Sequence of the first protein:
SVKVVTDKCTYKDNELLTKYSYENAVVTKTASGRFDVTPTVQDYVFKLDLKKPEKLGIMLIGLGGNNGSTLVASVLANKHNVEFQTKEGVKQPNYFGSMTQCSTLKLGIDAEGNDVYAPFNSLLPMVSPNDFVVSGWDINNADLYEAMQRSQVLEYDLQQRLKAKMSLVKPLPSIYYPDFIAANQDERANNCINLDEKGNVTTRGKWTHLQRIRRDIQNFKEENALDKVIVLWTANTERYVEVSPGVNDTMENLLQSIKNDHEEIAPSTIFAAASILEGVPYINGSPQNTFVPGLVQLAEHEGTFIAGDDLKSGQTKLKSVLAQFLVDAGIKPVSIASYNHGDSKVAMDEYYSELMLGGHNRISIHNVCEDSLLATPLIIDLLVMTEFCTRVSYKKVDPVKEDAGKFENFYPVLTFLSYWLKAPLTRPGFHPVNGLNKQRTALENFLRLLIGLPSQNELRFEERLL

Interface contacts:
Residue Y478 in the first protein interacts with residue R531 in the second protein (closest heavy-atom distance 2.8 Å).
Residue E529 in the first protein is in contact with residue R494 in the second protein (closest heavy-atom distance 3.1 Å).
Residue I119 in the first protein interacts with residue A35 in the second protein (closest heavy-atom distance 3.0 Å).
Residue E530 in the first protein contacts residue F497 in the second protein (closest heavy-atom distance 2.9 Å).
Residue S11 in the first protein interacts with residue R44 in the second protein (closest heavy-atom distance 3.0 Å).
Residue S11 in the first protein interacts with residue G43 in the second protein (closest heavy-atom distance 2.9 Å).
Residue S431 in the first protein is in contact with residue H433 in the second protein (closest heavy-atom distance 2.8 Å).
Residue I430 in the first protein is in contact with residue N434 in the second protein (closest heavy-atom distance 2.9 Å).
Residue E529 in the first protein contacts residue N34 in the second protein (closest heavy-atom distance 3.1 Å).
Residue A339 in the first protein interacts with residue G107 in the second protein (closest heavy-atom distance 3.2 Å).
Residue E530 in the first protein interacts with residue R494 in the second protein (closest heavy-atom distance 2.9 Å).
Residue G107 in the first protein interacts with residue A339 in the second protein (closest heavy-atom distance 3.0 Å).
Residue R429 in the first protein interacts with residue V435 in the second protein (closest heavy-atom distance 2.8 Å).
Residue F335 in the first protein contacts residue L503 in the second protein (closest heavy-atom distance 3.1 Å).
Residue N428 in the first protein is in contact with residue N434 in the second protein (closest heavy-atom distance 3.1 Å).
Residue H433 in the first protein interacts with residue S431 in the second protein (closest heavy-atom distance 2.6 Å).
Residue V435 in the first protein contacts residue R429 in the second protein (closest heavy-atom distance 2.8 Å).
Residue N434 in the first protein contacts residue N428 in the second protein (closest heavy-atom distance 2.9 Å).
Residue G107 in the first protein contacts residue G340 in the second protein (closest heavy-atom distance 2.9 Å).
Residue S11 in the first protein contacts residue F45 in the second protein (closest heavy-atom distance 2.9 Å).
Residue I119 in the first protein contacts residue V37 in the second protein (closest heavy-atom distance 2.9 Å).
Residue L533 in the first protein is in contact with residue Y461 in the second protein (closest heavy-atom distance 2.8 Å).
Residue T482 in the first protein contacts residue R531 in the second protein (closest heavy-atom distance 2.9 Å).
Residue L503 in the first protein is in contact with residue F335 in the second protein (closest heavy-atom distance 3.1 Å).
Residue H498 in the first protein interacts with residue N124 in the second protein (closest heavy-atom distance 2.6 Å).
Residue N428 in the first protein interacts with residue V435 in the second protein (closest heavy-atom distance 3.0 Å).
Residue Y32 in the first protein is in contact with residue E529 in the second protein (closest heavy-atom distance 2.2 Å).
Residue T493 in the first protein is in contact with residue E530 in the second protein (closest heavy-atom distance 2.5 Å).
Residue F335 in the first protein interacts with residue K327 in the second protein (closest heavy-atom distance 2.6 Å).
Residue N504 in the first protein contacts residue N504 in the second protein (closest heavy-atom distance 3.0 Å).
Residue D338 in the first protein interacts with residue R507 in the second protein (closest heavy-atom distance 3.0 Å).
Residue R494 in the first protein contacts residue L532 in the second protein (closest heavy-atom distance 2.9 Å).
Residue R494 in the first protein contacts residue L533 in the second protein (closest heavy-atom distance 2.9 Å).
Residue K13 in the first protein is in contact with residue F45 in the second protein (closest heavy-atom distance 3.1 Å).
Residue F45 in the first protein is in contact with residue S11 in the second protein (closest heavy-atom distance 3.0 Å).
Residue L328 in the first protein interacts with residue L332 in the second protein (closest heavy-atom distance 3.1 Å).
Residue M423 in the first protein interacts with residue T443 in the second protein (closest heavy-atom distance 3.2 Å).
Residue R531 in the first protein is in contact with residue T482 in the second protein (closest heavy-atom distance 3.0 Å).
Residue F528 in the first protein interacts with residue Y32 in the second protein (closest heavy-atom distance 3.0 Å).
Residue N434 in the first protein is in contact with residue I430 in the second protein (closest heavy-atom distance 3.1 Å).
Residue V14 in the first protein is in contact with residue V47 in the second protein (closest heavy-atom distance 3.1 Å).
Residue E529 in the first protein interacts with residue F497 in the second protein (closest heavy-atom distance 3.2 Å).
Residue F45 in the first protein contacts residue K13 in the second protein (closest heavy-atom distance 3.2 Å).
Residue L532 in the first protein contacts residue Y461 in the second protein (closest heavy-atom distance 3.1 Å).
Residue V15 in the first protein is in contact with residue V47 in the second protein (closest heavy-atom distance 3.0 Å).
Residue N124 in the first protein interacts with residue H498 in the second protein (closest heavy-atom distance 2.9 Å).
Residue G340 in the first protein contacts residue G107 in the second protein (closest heavy-atom distance 3.1 Å).
Residue A35 in the first protein is in contact with residue I119 in the second protein (closest heavy-atom distance 2.9 Å).
Residue T482 in the first protein is in contact with residue E530 in the second protein (closest heavy-atom distance 3.1 Å).
Residue V37 in the first protein interacts with residue I119 in the second protein (closest heavy-atom distance 2.8 Å).
Residue E529 in the first protein interacts with residue Y32 in the second protein (closest heavy-atom distance 2.5 Å).
Residue N524 in the first protein is in contact with residue N512 in the second protein (closest heavy-atom distance 2.7 Å).
Residue Y461 in the first protein contacts residue L533 in the second protein (closest heavy-atom distance 2.5 Å).
Residue V47 in the first protein interacts with residue V15 in the second protein (closest heavy-atom distance 2.9 Å).
Residue S522 in the first protein interacts with residue Q523 in the second protein (closest heavy-atom distance 3.1 Å).
Residue N34 in the first protein interacts with residue I119 in the second protein (closest heavy-atom distance 3.1 Å).
Residue P49 in the first protein contacts residue V15 in the second protein (closest heavy-atom distance 3.0 Å).
Residue L440 in the first protein contacts residue G426 in the second protein (closest heavy-atom distance 3.1 Å).
Residue L533 in the first protein is in contact with residue R494 in the second protein (closest heavy-atom distance 2.7 Å).
Residue N34 in the first protein interacts with residue E529 in the second protein (closest heavy-atom distance 2.3 Å).

Sequence of the second protein:
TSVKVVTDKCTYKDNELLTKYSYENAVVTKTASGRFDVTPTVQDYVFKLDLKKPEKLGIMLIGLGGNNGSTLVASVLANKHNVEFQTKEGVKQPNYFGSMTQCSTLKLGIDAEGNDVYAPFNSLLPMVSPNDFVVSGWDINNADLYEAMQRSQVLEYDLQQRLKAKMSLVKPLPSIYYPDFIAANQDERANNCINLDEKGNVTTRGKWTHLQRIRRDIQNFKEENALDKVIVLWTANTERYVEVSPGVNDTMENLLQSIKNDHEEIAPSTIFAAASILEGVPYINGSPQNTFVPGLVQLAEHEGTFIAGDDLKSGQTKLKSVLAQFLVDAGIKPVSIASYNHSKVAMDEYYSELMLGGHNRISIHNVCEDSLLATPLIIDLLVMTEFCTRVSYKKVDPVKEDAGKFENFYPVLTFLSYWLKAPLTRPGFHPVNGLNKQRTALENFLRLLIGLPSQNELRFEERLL

This data describes a binding interaction between two proteins.